Sequence of the first protein:
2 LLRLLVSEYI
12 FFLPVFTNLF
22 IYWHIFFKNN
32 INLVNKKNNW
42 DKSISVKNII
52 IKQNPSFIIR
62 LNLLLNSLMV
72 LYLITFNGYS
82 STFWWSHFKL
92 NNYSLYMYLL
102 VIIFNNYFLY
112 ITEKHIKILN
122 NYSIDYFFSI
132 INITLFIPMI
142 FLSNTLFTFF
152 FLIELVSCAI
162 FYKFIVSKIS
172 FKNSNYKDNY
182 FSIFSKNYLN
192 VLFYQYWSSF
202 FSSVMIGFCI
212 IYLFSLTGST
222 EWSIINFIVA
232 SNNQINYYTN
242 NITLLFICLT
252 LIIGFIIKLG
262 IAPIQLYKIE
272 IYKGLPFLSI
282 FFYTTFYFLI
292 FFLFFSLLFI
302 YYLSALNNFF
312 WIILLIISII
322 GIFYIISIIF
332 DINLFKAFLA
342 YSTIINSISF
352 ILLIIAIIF

The following describes two proteins that form a bound complex.

Contacts between the two chains:
Residue I358 in the first protein interacts with residue G17 in the second protein (closest heavy-atom distance 3.3 Å).
Residue F336 in the first protein is in contact with residue K48 in the second protein (closest heavy-atom distance 3.3 Å).
Residue I358 in the first protein is in contact with residue K95 in the second protein (closest heavy-atom distance 3.0 Å).
Residue L335 in the first protein interacts with residue K48 in the second protein (closest heavy-atom distance 3.5 Å).
Residue S343 in the first protein interacts with residue Y28 in the second protein (closest heavy-atom distance 3.2 Å).
Residue I356 in the first protein interacts with residue L100 in the second protein (closest heavy-atom distance 3.7 Å).
Residue A357 in the first protein interacts with residue L100 in the second protein (closest heavy-atom distance 3.5 Å).
Residue F336 in the first protein is in contact with residue I39 in the second protein (closest heavy-atom distance 3.5 Å).
Residue I112 in the first protein is in contact with residue N147 in the second protein (closest heavy-atom distance 3.4 Å).
Residue S297 in the first protein is in contact with residue L21 in the second protein (closest heavy-atom distance 3.6 Å).
Residue Y97 in the first protein interacts with residue Y171 in the second protein (closest heavy-atom distance 2.4 Å).
Residue F282 in the first protein is in contact with residue L36 in the second protein (closest heavy-atom distance 3.4 Å).
Residue Y108 in the first protein interacts with residue M33 in the second protein (closest heavy-atom distance 3.4 Å).
Residue K115 in the first protein contacts residue N141 in the second protein (closest heavy-atom distance 3.3 Å).
Residue Y97 in the first protein interacts with residue Y175 in the second protein (closest heavy-atom distance 3.7 Å).
Residue F282 in the first protein interacts with residue M33 in the second protein (closest heavy-atom distance 3.6 Å).
Residue F331 in the first protein contacts residue F110 in the second protein (closest heavy-atom distance 3.8 Å).
Residue N334 in the first protein is in contact with residue S49 in the second protein (closest heavy-atom distance 3.4 Å).
Residue I112 in the first protein contacts residue M33 in the second protein (closest heavy-atom distance 3.4 Å).
Residue I119 in the first protein interacts with residue N141 in the second protein (closest heavy-atom distance 3.3 Å).
Residue I358 in the first protein contacts residue Y91 in the second protein (closest heavy-atom distance 3.5 Å).
Residue S350 in the first protein contacts residue L107 in the second protein (closest heavy-atom distance 3.3 Å).
Residue F109 in the first protein interacts with residue M33 in the second protein (closest heavy-atom distance 3.6 Å).
Residue A357 in the first protein is in contact with residue K95 in the second protein (closest heavy-atom distance 3.3 Å).
Residue I349 in the first protein is in contact with residue L107 in the second protein (closest heavy-atom distance 3.7 Å).
Residue S343 in the first protein interacts with residue Y115 in the second protein (closest heavy-atom distance 2.6 Å).
Residue N93 in the first protein is in contact with residue Y175 in the second protein (closest heavy-atom distance 3.4 Å).
Residue Y108 in the first protein interacts with residue N147 in the second protein (closest heavy-atom distance 2.1 Å).
Residue L353 in the first protein contacts residue M104 in the second protein (closest heavy-atom distance 3.7 Å).
Residue H116 in the first protein is in contact with residue I144 in the second protein (closest heavy-atom distance 3.7 Å).
Residue T285 in the first protein is in contact with residue F32 in the second protein (closest heavy-atom distance 3.2 Å).
Residue F282 in the first protein is in contact with residue F32 in the second protein (closest heavy-atom distance 3.6 Å).
Residue H116 in the first protein interacts with residue L40 in the second protein (closest heavy-atom distance 3.3 Å).
Residue L354 in the first protein interacts with residue L21 in the second protein (closest heavy-atom distance 3.7 Å).
Residue N334 in the first protein interacts with residue L50 in the second protein (closest heavy-atom distance 3.3 Å).
Residue F339 in the first protein contacts residue L50 in the second protein (closest heavy-atom distance 3.7 Å).
Residue L353 in the first protein is in contact with residue L100 in the second protein (closest heavy-atom distance 3.8 Å).
Residue A357 in the first protein contacts residue S92 in the second protein (closest heavy-atom distance 3.7 Å).
Residue T344 in the first protein contacts residue Y28 in the second protein (closest heavy-atom distance 3.1 Å).
Residue F278 in the first protein interacts with residue L44 in the second protein (closest heavy-atom distance 3.7 Å).
Residue Y94 in the first protein contacts residue I176 in the second protein (closest heavy-atom distance 3.6 Å).
Residue I333 in the first protein interacts with residue L50 in the second protein (closest heavy-atom distance 3.5 Å).
Residue N347 in the first protein interacts with residue Y115 in the second protein (closest heavy-atom distance 3.3 Å).
Residue F289 in the first protein contacts residue Y28 in the second protein (closest heavy-atom distance 3.3 Å).
Residue I301 in the first protein contacts residue Y177 in the second protein (closest heavy-atom distance 3.3 Å).
Residue Y302 in the first protein contacts residue I176 in the second protein (closest heavy-atom distance 3.6 Å).
Residue F360 in the first protein contacts residue K95 in the second protein (closest heavy-atom distance 2.8 Å).
Residue I320 in the first protein contacts residue F103 in the second protein (closest heavy-atom distance 3.5 Å).
Residue F360 in the first protein interacts with residue Q97 in the second protein (closest heavy-atom distance 3.2 Å).
Residue L335 in the first protein is in contact with residue L50 in the second protein (closest heavy-atom distance 3.8 Å).
Residue F336 in the first protein contacts residue F53 in the second protein (closest heavy-atom distance 3.5 Å).
Residue L290 in the first protein contacts residue L29 in the second protein (closest heavy-atom distance 3.6 Å).
Residue F339 in the first protein contacts residue F114 in the second protein (closest heavy-atom distance 3.4 Å).
Residue Y94 in the first protein is in contact with residue I172 in the second protein (closest heavy-atom distance 3.6 Å).
Residue N347 in the first protein is in contact with residue Y28 in the second protein (closest heavy-atom distance 3.1 Å).
Residue K115 in the first protein interacts with residue S143 in the second protein (closest heavy-atom distance 3.6 Å).
Residue F351 in the first protein contacts residue N24 in the second protein (closest heavy-atom distance 3.6 Å).
Residue I330 in the first protein contacts residue F114 in the second protein (closest heavy-atom distance 3.4 Å).
Residue F339 in the first protein is in contact with residue N118 in the second protein (closest heavy-atom distance 3.2 Å).
Residue Y94 in the first protein contacts residue L18 in the second protein (closest heavy-atom distance 3.5 Å).

Sequence of the second protein:
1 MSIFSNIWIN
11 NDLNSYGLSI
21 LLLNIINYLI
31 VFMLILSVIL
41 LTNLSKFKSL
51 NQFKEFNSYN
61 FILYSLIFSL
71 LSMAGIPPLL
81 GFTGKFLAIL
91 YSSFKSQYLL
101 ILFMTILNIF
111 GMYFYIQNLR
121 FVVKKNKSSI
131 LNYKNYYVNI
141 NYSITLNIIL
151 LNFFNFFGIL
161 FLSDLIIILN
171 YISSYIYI